Contacts between the two chains:
Residue L323 in chain A is in contact with residue T519 in chain B (closest heavy-atom distance 3.5 Å).
Residue K297 in chain A is in contact with residue D517 in chain B (closest heavy-atom distance 2.9 Å).
Residue N332 in chain A is in contact with residue T360 in chain B (closest heavy-atom distance 3.4 Å).
Residue N332 in chain A is in contact with residue A363 in chain B (closest heavy-atom distance 3.4 Å).
Residue Q275 in chain A is in contact with residue N274 in chain B (closest heavy-atom distance 3.2 Å).
Residue F261 in chain A contacts residue A271 in chain B (closest heavy-atom distance 2.6 Å).
Residue R258 in chain A contacts residue L513 in chain B (closest heavy-atom distance 3.5 Å).
Residue N332 in chain A interacts with residue G374 in chain B (closest heavy-atom distance 2.9 Å).
Residue K340 in chain A contacts residue T520 in chain B (closest heavy-atom distance 3.5 Å).
Residue T257 in chain A is in contact with residue N274 in chain B (closest heavy-atom distance 3.4 Å).
Residue P341 in chain A interacts with residue Q521 in chain B (closest heavy-atom distance 3.3 Å).
Residue N256 in chain A interacts with residue N276 in chain B (closest heavy-atom distance 2.9 Å).
Residue G264 in chain A is in contact with residue A269 in chain B (closest heavy-atom distance 3.5 Å).
Residue G347 in chain A interacts with residue R508 in chain B (closest heavy-atom distance 3.5 Å).
Residue T346 in chain A contacts residue R508 in chain B (closest heavy-atom distance 2.9 Å).
Residue A345 in chain A is in contact with residue Y378 in chain B (closest heavy-atom distance 3.1 Å).
Residue A345 in chain A is in contact with residue K379 in chain B (closest heavy-atom distance 2.9 Å).
Residue E349 in chain A contacts residue P511 in chain B (closest heavy-atom distance 3.2 Å).
Residue D344 in chain A is in contact with residue P377 in chain B (closest heavy-atom distance 3.4 Å).
Residue Y531 in chain A interacts with residue N276 in chain B (closest heavy-atom distance 3.3 Å).
Residue Y531 in chain A interacts with residue F278 in chain B (closest heavy-atom distance 3.3 Å).
Residue A345 in chain A contacts residue P376 in chain B (closest heavy-atom distance 3.4 Å).
Residue T263 in chain A contacts residue A269 in chain B (closest heavy-atom distance 3.5 Å).
Residue Q353 in chain A interacts with residue T519 in chain B (closest heavy-atom distance 3.3 Å).
Residue W255 in chain A interacts with residue N276 in chain B (closest heavy-atom distance 3.4 Å).
Residue N332 in chain A interacts with residue L372 in chain B (closest heavy-atom distance 3.3 Å).
Residue V259 in chain A interacts with residue T272 in chain B (closest heavy-atom distance 2.6 Å).
Residue Y351 in chain A is in contact with residue T514 in chain B (closest heavy-atom distance 3.3 Å).
Residue K297 in chain A contacts residue E518 in chain B (closest heavy-atom distance 3.5 Å).
Residue Y351 in chain A interacts with residue K512 in chain B (closest heavy-atom distance 3.2 Å).
Residue Y351 in chain A contacts residue I516 in chain B (closest heavy-atom distance 3.5 Å).
Residue N332 in chain A contacts residue W211 in chain B (closest heavy-atom distance 3.2 Å).
Residue F337 in chain A contacts residue I198 in chain B (closest heavy-atom distance 3.4 Å).
Residue R188 in chain A is in contact with residue E384 in chain B (closest heavy-atom distance 3.4 Å).
Residue Y351 in chain A interacts with residue T520 in chain B (closest heavy-atom distance 3.1 Å).
Residue Q262 in chain A interacts with residue A269 in chain B (closest heavy-atom distance 3.1 Å).
Residue W255 in chain A is in contact with residue D386 in chain B (closest heavy-atom distance 3.5 Å).
Residue N332 in chain A is in contact with residue A373 in chain B (closest heavy-atom distance 3.4 Å).
Residue Y351 in chain A interacts with residue T519 in chain B (closest heavy-atom distance 3.4 Å).
Residue F337 in chain A interacts with residue F375 in chain B (closest heavy-atom distance 3.4 Å).
Residue R188 in chain A contacts residue R508 in chain B (closest heavy-atom distance 2.8 Å).
Residue N332 in chain A is in contact with residue N361 in chain B (closest heavy-atom distance 2.6 Å).
Residue F337 in chain A is in contact with residue W211 in chain B (closest heavy-atom distance 3.4 Å).
Residue L273 in chain A is in contact with residue L273 in chain B (closest heavy-atom distance 3.5 Å).
Residue N256 in chain A contacts residue Q275 in chain B (closest heavy-atom distance 3.3 Å).
Residue K340 in chain A interacts with residue T519 in chain B (closest heavy-atom distance 3.1 Å).
Residue P341 in chain A interacts with residue N196 in chain B (closest heavy-atom distance 3.4 Å).
Residue K186 in chain A contacts residue K379 in chain B (closest heavy-atom distance 3.5 Å).
Residue Q353 in chain A interacts with residue I516 in chain B (closest heavy-atom distance 3.1 Å).
Residue A348 in chain A is in contact with residue Q521 in chain B (closest heavy-atom distance 3.3 Å).
Residue N256 in chain A contacts residue N274 in chain B (closest heavy-atom distance 3.5 Å).
Residue D331 in chain A interacts with residue L372 in chain B (closest heavy-atom distance 3.5 Å).
Residue D344 in chain A interacts with residue K379 in chain B (closest heavy-atom distance 3.3 Å).
Residue Y319 in chain A interacts with residue T519 in chain B (closest heavy-atom distance 3.1 Å).
Residue Q529 in chain A contacts residue T514 in chain B (closest heavy-atom distance 3.0 Å).
Residue K277 in chain A interacts with residue N274 in chain B (closest heavy-atom distance 3.1 Å).
Residue Q353 in chain A contacts residue E518 in chain B (closest heavy-atom distance 3.4 Å).
Residue V259 in chain A is in contact with residue N274 in chain B (closest heavy-atom distance 3.0 Å).
Residue R258 in chain A is in contact with residue P511 in chain B (closest heavy-atom distance 2.5 Å).
Residue A260 in chain A is in contact with residue A271 in chain B (closest heavy-atom distance 3.5 Å).

The following describes two proteins that form a bound complex.

Sequence of chain B:
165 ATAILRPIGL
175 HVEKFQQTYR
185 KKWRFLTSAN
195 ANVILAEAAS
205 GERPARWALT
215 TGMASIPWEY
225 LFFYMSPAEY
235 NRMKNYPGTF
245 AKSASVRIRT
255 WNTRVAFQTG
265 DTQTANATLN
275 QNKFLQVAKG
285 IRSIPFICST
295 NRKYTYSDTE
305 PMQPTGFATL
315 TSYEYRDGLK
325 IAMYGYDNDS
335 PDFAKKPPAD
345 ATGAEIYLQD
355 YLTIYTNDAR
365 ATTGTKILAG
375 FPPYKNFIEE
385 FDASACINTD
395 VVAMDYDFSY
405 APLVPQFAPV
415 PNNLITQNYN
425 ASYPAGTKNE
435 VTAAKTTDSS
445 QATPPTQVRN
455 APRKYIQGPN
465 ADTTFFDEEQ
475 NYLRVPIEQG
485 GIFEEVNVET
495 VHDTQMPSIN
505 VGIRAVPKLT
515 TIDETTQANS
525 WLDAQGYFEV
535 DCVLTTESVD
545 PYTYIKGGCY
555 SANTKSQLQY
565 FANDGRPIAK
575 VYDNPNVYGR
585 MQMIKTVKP

Sequence of chain A:
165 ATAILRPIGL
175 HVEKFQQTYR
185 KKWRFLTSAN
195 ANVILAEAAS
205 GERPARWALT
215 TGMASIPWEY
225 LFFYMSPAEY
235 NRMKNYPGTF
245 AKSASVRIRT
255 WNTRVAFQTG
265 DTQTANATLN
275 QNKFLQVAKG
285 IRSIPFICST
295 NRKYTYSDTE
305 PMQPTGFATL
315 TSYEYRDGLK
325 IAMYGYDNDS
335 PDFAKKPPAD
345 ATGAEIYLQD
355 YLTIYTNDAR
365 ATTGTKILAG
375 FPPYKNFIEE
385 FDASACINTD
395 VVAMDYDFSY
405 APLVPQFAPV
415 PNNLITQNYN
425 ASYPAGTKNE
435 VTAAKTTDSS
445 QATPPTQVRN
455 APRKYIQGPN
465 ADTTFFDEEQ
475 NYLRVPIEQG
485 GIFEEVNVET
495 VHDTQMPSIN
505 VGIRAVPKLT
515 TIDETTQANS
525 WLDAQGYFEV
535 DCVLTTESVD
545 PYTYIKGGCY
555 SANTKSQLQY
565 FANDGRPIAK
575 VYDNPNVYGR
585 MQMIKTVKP